This data describes a binding interaction between two proteins.

Residue-level contacts at the interface:
Residue K1044 in protein 2 is in contact with residue I92 in protein 1 (closest heavy-atom distance 4.9 Å).
Residue S1045 in protein 2 contacts residue I92 in protein 1 (closest heavy-atom distance 5.0 Å).
Residue R822 in protein 2 contacts residue H85 in protein 1 (closest heavy-atom distance 4.5 Å).
Residue D1043 in protein 2 contacts residue I92 in protein 1 (closest heavy-atom distance 4.2 Å).
Residue R822 in protein 2 contacts residue I92 in protein 1 (closest heavy-atom distance 3.8 Å).

Sequence of protein 1:
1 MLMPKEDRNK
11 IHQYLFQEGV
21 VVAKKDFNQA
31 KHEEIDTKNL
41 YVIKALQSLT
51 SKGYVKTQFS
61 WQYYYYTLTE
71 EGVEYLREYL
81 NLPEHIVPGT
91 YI

Sequence of protein 2:
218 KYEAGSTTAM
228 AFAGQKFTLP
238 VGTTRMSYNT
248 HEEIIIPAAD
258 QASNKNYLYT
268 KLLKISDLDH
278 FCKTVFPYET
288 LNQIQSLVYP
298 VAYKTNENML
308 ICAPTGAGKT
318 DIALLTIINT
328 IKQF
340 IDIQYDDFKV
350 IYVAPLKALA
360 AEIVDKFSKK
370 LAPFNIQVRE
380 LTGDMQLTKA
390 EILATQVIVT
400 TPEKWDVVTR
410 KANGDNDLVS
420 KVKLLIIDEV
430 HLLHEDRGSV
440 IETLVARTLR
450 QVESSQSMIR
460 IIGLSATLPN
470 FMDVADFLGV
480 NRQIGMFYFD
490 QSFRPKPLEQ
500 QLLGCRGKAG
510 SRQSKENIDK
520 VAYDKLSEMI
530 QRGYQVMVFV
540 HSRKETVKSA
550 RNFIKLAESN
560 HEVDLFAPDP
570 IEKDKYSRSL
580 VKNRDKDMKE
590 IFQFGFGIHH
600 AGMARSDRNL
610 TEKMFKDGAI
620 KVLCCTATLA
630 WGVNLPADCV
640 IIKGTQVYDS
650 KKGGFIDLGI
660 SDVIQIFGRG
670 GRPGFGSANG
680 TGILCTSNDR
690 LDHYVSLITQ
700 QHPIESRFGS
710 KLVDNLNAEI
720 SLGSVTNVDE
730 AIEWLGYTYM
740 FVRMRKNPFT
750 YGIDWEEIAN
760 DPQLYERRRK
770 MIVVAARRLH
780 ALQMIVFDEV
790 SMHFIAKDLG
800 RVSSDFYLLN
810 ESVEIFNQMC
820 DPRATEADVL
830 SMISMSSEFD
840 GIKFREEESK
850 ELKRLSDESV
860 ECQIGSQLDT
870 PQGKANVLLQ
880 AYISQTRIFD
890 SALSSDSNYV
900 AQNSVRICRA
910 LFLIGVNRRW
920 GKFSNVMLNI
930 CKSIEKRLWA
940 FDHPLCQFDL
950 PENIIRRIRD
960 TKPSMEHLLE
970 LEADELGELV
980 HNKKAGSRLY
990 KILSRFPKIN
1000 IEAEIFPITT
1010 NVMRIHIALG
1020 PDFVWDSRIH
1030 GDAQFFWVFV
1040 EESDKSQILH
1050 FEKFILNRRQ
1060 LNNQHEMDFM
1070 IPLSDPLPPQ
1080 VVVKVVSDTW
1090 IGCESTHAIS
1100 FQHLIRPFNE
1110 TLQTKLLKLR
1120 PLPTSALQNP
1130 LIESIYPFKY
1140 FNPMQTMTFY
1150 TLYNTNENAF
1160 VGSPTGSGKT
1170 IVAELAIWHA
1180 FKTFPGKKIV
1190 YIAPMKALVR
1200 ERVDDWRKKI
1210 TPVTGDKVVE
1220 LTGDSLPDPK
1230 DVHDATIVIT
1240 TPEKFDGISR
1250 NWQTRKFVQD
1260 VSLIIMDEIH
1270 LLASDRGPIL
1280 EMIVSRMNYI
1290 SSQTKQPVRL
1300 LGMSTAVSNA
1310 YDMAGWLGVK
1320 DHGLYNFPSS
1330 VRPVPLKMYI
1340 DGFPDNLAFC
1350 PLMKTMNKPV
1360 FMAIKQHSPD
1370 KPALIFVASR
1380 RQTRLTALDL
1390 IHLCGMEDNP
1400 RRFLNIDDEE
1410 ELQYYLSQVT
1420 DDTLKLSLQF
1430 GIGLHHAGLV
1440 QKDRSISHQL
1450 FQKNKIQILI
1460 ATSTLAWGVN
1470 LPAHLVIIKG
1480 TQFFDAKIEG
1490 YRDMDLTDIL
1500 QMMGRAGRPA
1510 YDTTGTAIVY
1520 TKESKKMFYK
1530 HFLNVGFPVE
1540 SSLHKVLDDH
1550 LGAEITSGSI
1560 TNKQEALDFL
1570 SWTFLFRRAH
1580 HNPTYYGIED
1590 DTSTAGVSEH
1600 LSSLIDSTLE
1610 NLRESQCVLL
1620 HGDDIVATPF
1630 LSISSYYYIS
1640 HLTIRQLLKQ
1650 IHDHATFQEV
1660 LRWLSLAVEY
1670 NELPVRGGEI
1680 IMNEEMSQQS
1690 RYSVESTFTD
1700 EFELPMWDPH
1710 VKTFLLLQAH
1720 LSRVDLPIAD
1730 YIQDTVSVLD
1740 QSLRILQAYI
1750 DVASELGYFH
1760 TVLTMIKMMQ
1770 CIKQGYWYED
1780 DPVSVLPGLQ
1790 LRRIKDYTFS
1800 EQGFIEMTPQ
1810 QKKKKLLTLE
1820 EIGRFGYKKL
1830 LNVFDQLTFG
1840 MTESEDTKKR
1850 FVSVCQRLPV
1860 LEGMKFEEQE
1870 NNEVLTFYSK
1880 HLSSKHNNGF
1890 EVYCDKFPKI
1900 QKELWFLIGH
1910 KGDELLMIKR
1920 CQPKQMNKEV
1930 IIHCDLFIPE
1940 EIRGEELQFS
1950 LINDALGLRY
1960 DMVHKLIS